Sequence of the second protein:
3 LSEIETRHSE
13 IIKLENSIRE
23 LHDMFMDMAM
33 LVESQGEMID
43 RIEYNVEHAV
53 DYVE

This data describes a binding interaction between two proteins.

Residue-level contacts at the interface:
Residue A36 in the first protein interacts with residue M28 in the second protein (closest heavy-atom distance 3.8 Å).
Residue L44 in the first protein interacts with residue V34 in the second protein (closest heavy-atom distance 4.1 Å).
Residue I61 in the first protein interacts with residue V52 in the second protein (closest heavy-atom distance 3.5 Å).
Residue L29 in the first protein contacts residue I20 in the second protein (closest heavy-atom distance 3.8 Å).
Residue M43 in the first protein interacts with residue E35 in the second protein (closest heavy-atom distance 3.9 Å).
Residue M43 in the first protein interacts with residue A31 in the second protein (closest heavy-atom distance 3.7 Å).
Residue Q47 in the first protein interacts with residue Q37 in the second protein (closest heavy-atom distance 4.2 Å).
Residue L29 in the first protein is in contact with residue H24 in the second protein (closest heavy-atom distance 3.5 Å).
Residue S22 in the first protein is in contact with residue I14 in the second protein (closest heavy-atom distance 3.8 Å).
Residue S19 in the first protein interacts with residue I13 in the second protein (closest heavy-atom distance 3.8 Å).
Residue L15 in the first protein contacts residue H10 in the second protein (closest heavy-atom distance 3.6 Å).
Residue E32 in the first protein interacts with residue H24 in the second protein (closest heavy-atom distance 2.7 Å).
Residue Q47 in the first protein is in contact with residue I41 in the second protein (closest heavy-atom distance 3.7 Å).
Residue T40 in the first protein is in contact with residue M30 in the second protein (closest heavy-atom distance 3.6 Å).
Residue R11 in the first protein contacts residue E7 in the second protein (closest heavy-atom distance 4.6 Å).
Residue T40 in the first protein contacts residue A31 in the second protein (closest heavy-atom distance 3.4 Å).
Residue R39 in the first protein contacts residue A31 in the second protein (closest heavy-atom distance 4.0 Å).
Residue G57 in the first protein is in contact with residue V52 in the second protein (closest heavy-atom distance 3.8 Å).
Residue M26 in the first protein is in contact with residue I13 in the second protein (closest heavy-atom distance 3.2 Å).
Residue Q50 in the first protein contacts residue E45 in the second protein (closest heavy-atom distance 3.1 Å).
Residue R39 in the first protein contacts residue M28 in the second protein (closest heavy-atom distance 4.2 Å).
Residue H60 in the first protein contacts residue E56 in the second protein (closest heavy-atom distance 4.1 Å).
Residue V30 in the first protein contacts residue I20 in the second protein (closest heavy-atom distance 3.7 Å).
Residue V54 in the first protein contacts residue E45 in the second protein (closest heavy-atom distance 3.6 Å).
Residue E18 in the first protein interacts with residue H10 in the second protein (closest heavy-atom distance 3.5 Å).
Residue S33 in the first protein is in contact with residue H24 in the second protein (closest heavy-atom distance 3.2 Å).
Residue M43 in the first protein interacts with residue V34 in the second protein (closest heavy-atom distance 3.7 Å).
Residue I61 in the first protein is in contact with residue A51 in the second protein (closest heavy-atom distance 3.4 Å).
Residue V54 in the first protein interacts with residue V48 in the second protein (closest heavy-atom distance 4.1 Å).
Residue S22 in the first protein is in contact with residue I13 in the second protein (closest heavy-atom distance 3.5 Å).
Residue Q47 in the first protein contacts residue V34 in the second protein (closest heavy-atom distance 2.8 Å).
Residue A36 in the first protein interacts with residue F27 in the second protein (closest heavy-atom distance 4.0 Å).
Residue M26 in the first protein interacts with residue I20 in the second protein (closest heavy-atom distance 3.8 Å).
Residue Q50 in the first protein is in contact with residue D42 in the second protein (closest heavy-atom distance 2.6 Å).
Residue Q47 in the first protein interacts with residue G38 in the second protein (closest heavy-atom distance 3.1 Å).
Residue L51 in the first protein contacts residue I41 in the second protein (closest heavy-atom distance 3.9 Å).
Residue T40 in the first protein contacts residue V34 in the second protein (closest heavy-atom distance 4.0 Å).
Residue R25 in the first protein is in contact with residue R21 in the second protein (closest heavy-atom distance 4.0 Å).
Residue T40 in the first protein is in contact with residue F27 in the second protein (closest heavy-atom distance 4.6 Å).
Residue M26 in the first protein is in contact with residue L16 in the second protein (closest heavy-atom distance 3.8 Å).
Residue G37 in the first protein contacts residue F27 in the second protein (closest heavy-atom distance 3.9 Å).
Residue H60 in the first protein interacts with residue V52 in the second protein (closest heavy-atom distance 3.3 Å).
Residue L29 in the first protein is in contact with residue R21 in the second protein (closest heavy-atom distance 3.9 Å).
Residue R25 in the first protein interacts with residue E17 in the second protein (closest heavy-atom distance 2.4 Å).
Residue I61 in the first protein contacts residue V55 in the second protein (closest heavy-atom distance 3.6 Å).
Residue I61 in the first protein is in contact with residue V48 in the second protein (closest heavy-atom distance 4.3 Å).
Residue M58 in the first protein interacts with residue V48 in the second protein (closest heavy-atom distance 3.5 Å).
Residue S22 in the first protein interacts with residue E17 in the second protein (closest heavy-atom distance 2.5 Å).
Residue L29 in the first protein is in contact with residue E17 in the second protein (closest heavy-atom distance 4.3 Å).
Residue L15 in the first protein is in contact with residue I6 in the second protein (closest heavy-atom distance 4.4 Å).
Residue A36 in the first protein is in contact with residue A31 in the second protein (closest heavy-atom distance 4.1 Å).
Residue Q50 in the first protein interacts with residue I41 in the second protein (closest heavy-atom distance 3.6 Å).
Residue M26 in the first protein contacts residue E17 in the second protein (closest heavy-atom distance 3.7 Å).
Residue S19 in the first protein interacts with residue H10 in the second protein (closest heavy-atom distance 3.1 Å).
Residue V54 in the first protein is in contact with residue I44 in the second protein (closest heavy-atom distance 4.4 Å).
Residue R53 in the first protein interacts with residue E45 in the second protein (closest heavy-atom distance 4.2 Å).
Residue D64 in the first protein contacts residue V55 in the second protein (closest heavy-atom distance 3.8 Å).
Residue S33 in the first protein interacts with residue F27 in the second protein (closest heavy-atom distance 3.8 Å).
Residue E32 in the first protein contacts residue M28 in the second protein (closest heavy-atom distance 4.1 Å).
Residue H60 in the first protein interacts with residue V55 in the second protein (closest heavy-atom distance 3.7 Å).

Sequence of the first protein:
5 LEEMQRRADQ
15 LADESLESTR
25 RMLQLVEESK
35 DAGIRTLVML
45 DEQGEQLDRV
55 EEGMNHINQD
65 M